Sequence of protein 1:
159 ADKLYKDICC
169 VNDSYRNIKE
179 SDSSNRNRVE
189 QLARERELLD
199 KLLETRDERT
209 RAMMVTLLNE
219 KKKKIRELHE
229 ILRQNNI

This data describes a binding interaction between two proteins.

Contacts between the two chains:
Residue L226 in protein 1 interacts with residue L230 in protein 2 (closest heavy-atom distance 4.7 Å).
Residue D180 in protein 1 contacts residue S179 in protein 2 (closest heavy-atom distance 3.1 Å).
Residue L215 in protein 1 contacts residue M212 in protein 2 (closest heavy-atom distance 4.2 Å).
Residue K219 in protein 1 interacts with residue K219 in protein 2 (closest heavy-atom distance 4.4 Å).
Residue V169 in protein 1 interacts with residue V169 in protein 2 (closest heavy-atom distance 4.1 Å).
Residue M212 in protein 1 contacts residue T208 in protein 2 (closest heavy-atom distance 4.0 Å).
Residue R194 in protein 1 interacts with residue R194 in protein 2 (closest heavy-atom distance 2.8 Å).
Residue V187 in protein 1 is in contact with residue N183 in protein 2 (closest heavy-atom distance 3.5 Å).
Residue E178 in protein 1 contacts residue D180 in protein 2 (closest heavy-atom distance 4.7 Å).
Residue L230 in protein 1 contacts residue L230 in protein 2 (closest heavy-atom distance 3.4 Å).
Residue I223 in protein 1 interacts with residue K222 in protein 2 (closest heavy-atom distance 3.7 Å).
Residue I223 in protein 1 interacts with residue L226 in protein 2 (closest heavy-atom distance 4.6 Å).
Residue L197 in protein 1 interacts with residue D198 in protein 2 (closest heavy-atom distance 4.3 Å).
Residue V187 in protein 1 is in contact with residue V187 in protein 2 (closest heavy-atom distance 3.7 Å).
Residue S172 in protein 1 interacts with residue Y173 in protein 2 (closest heavy-atom distance 3.7 Å).
Residue N183 in protein 1 contacts residue S179 in protein 2 (closest heavy-atom distance 4.8 Å).
Residue S179 in protein 1 interacts with residue I176 in protein 2 (closest heavy-atom distance 3.9 Å).
Residue K219 in protein 1 interacts with residue K220 in protein 2 (closest heavy-atom distance 3.1 Å).
Residue I223 in protein 1 contacts residue I223 in protein 2 (closest heavy-atom distance 3.4 Å).
Residue N175 in protein 1 contacts residue Y173 in protein 2 (closest heavy-atom distance 3.1 Å).
Residue D205 in protein 1 is in contact with residue D205 in protein 2 (closest heavy-atom distance 4.0 Å).
Residue S179 in protein 1 interacts with residue S179 in protein 2 (closest heavy-atom distance 2.9 Å).
Residue N183 in protein 1 is in contact with residue R184 in protein 2 (closest heavy-atom distance 3.3 Å).
Residue V187 in protein 1 contacts residue L190 in protein 2 (closest heavy-atom distance 4.6 Å).
Residue E178 in protein 1 contacts residue R184 in protein 2 (closest heavy-atom distance 4.2 Å).
Residue S179 in protein 1 contacts residue D180 in protein 2 (closest heavy-atom distance 2.7 Å).
Residue N183 in protein 1 contacts residue V187 in protein 2 (closest heavy-atom distance 4.5 Å).
Residue D180 in protein 1 contacts residue N175 in protein 2 (closest heavy-atom distance 3.9 Å).
Residue L216 in protein 1 is in contact with residue M212 in protein 2 (closest heavy-atom distance 3.4 Å).
Residue M212 in protein 1 interacts with residue M212 in protein 2 (closest heavy-atom distance 3.5 Å).
Residue K219 in protein 1 contacts residue I223 in protein 2 (closest heavy-atom distance 4.7 Å).
Residue N175 in protein 1 interacts with residue I176 in protein 2 (closest heavy-atom distance 3.4 Å).
Residue V187 in protein 1 contacts residue R186 in protein 2 (closest heavy-atom distance 3.7 Å).
Residue L215 in protein 1 is in contact with residue L216 in protein 2 (closest heavy-atom distance 4.3 Å).
Residue L226 in protein 1 is in contact with residue H227 in protein 2 (closest heavy-atom distance 3.1 Å).
Residue D171 in protein 1 is in contact with residue Y173 in protein 2 (closest heavy-atom distance 2.7 Å).
Residue I223 in protein 1 is in contact with residue K219 in protein 2 (closest heavy-atom distance 3.9 Å).
Residue I176 in protein 1 interacts with residue N175 in protein 2 (closest heavy-atom distance 3.7 Å).
Residue R184 in protein 1 is in contact with residue N183 in protein 2 (closest heavy-atom distance 4.8 Å).
Residue L162 in protein 1 is in contact with residue Y163 in protein 2 (closest heavy-atom distance 4.0 Å).
Residue K222 in protein 1 is in contact with residue I223 in protein 2 (closest heavy-atom distance 4.3 Å).
Residue I176 in protein 1 contacts residue I176 in protein 2 (closest heavy-atom distance 3.4 Å).
Residue I176 in protein 1 is in contact with residue S172 in protein 2 (closest heavy-atom distance 3.5 Å).
Residue A191 in protein 1 interacts with residue R194 in protein 2 (closest heavy-atom distance 4.2 Å).
Residue N183 in protein 1 contacts residue N183 in protein 2 (closest heavy-atom distance 3.5 Å).
Residue L216 in protein 1 interacts with residue L216 in protein 2 (closest heavy-atom distance 4.1 Å).
Residue L162 in protein 1 contacts residue L162 in protein 2 (closest heavy-atom distance 3.3 Å).
Residue Y163 in protein 1 interacts with residue L162 in protein 2 (closest heavy-atom distance 3.3 Å).
Residue R186 in protein 1 interacts with residue V187 in protein 2 (closest heavy-atom distance 3.5 Å).
Residue D180 in protein 1 interacts with residue N183 in protein 2 (closest heavy-atom distance 3.0 Å).
Residue S179 in protein 1 contacts residue N183 in protein 2 (closest heavy-atom distance 3.6 Å).
Residue L216 in protein 1 interacts with residue L215 in protein 2 (closest heavy-atom distance 4.5 Å).
Residue L226 in protein 1 interacts with residue L226 in protein 2 (closest heavy-atom distance 3.8 Å).
Residue A191 in protein 1 contacts residue L190 in protein 2 (closest heavy-atom distance 3.6 Å).
Residue K219 in protein 1 interacts with residue L216 in protein 2 (closest heavy-atom distance 3.2 Å).
Residue H227 in protein 1 contacts residue L226 in protein 2 (closest heavy-atom distance 3.8 Å).
Residue L226 in protein 1 is in contact with residue I223 in protein 2 (closest heavy-atom distance 4.5 Å).
Residue C168 in protein 1 interacts with residue V169 in protein 2 (closest heavy-atom distance 3.0 Å).
Residue L230 in protein 1 contacts residue I229 in protein 2 (closest heavy-atom distance 3.8 Å).
Residue L201 in protein 1 is in contact with residue E202 in protein 2 (closest heavy-atom distance 3.2 Å).

Sequence of protein 2:
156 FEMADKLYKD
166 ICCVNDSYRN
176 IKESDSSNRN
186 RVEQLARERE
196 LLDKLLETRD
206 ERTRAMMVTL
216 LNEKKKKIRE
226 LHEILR